Contacts between the two chains:
Residue H43 in protein 1 contacts residue A12 in protein 2 (closest heavy-atom distance 3.4 Å).
Residue V53 in protein 1 contacts residue P7 in protein 2 (closest heavy-atom distance 4.3 Å).
Residue L45 in protein 1 is in contact with residue S10 in protein 2 (closest heavy-atom distance 4.2 Å).
Residue L45 in protein 1 contacts residue D9 in protein 2 (closest heavy-atom distance 3.3 Å).
Residue H43 in protein 1 contacts residue V11 in protein 2 (closest heavy-atom distance 3.4 Å).
Residue K56 in protein 1 contacts residue P7 in protein 2 (closest heavy-atom distance 3.5 Å).
Residue F88 in protein 1 interacts with residue S10 in protein 2 (closest heavy-atom distance 4.1 Å).
Residue V81 in protein 1 interacts with residue W8 in protein 2 (closest heavy-atom distance 4.5 Å).
Residue M80 in protein 1 is in contact with residue W8 in protein 2 (closest heavy-atom distance 3.9 Å).
Residue E87 in protein 1 interacts with residue S10 in protein 2 (closest heavy-atom distance 4.8 Å).
Residue F44 in protein 1 is in contact with residue A12 in protein 2 (closest heavy-atom distance 4.6 Å).
Residue L61 in protein 1 is in contact with residue W8 in protein 2 (closest heavy-atom distance 4.0 Å).
Residue F44 in protein 1 contacts residue V11 in protein 2 (closest heavy-atom distance 2.8 Å).
Residue F88 in protein 1 contacts residue A12 in protein 2 (closest heavy-atom distance 3.6 Å).
Residue L45 in protein 1 contacts residue V11 in protein 2 (closest heavy-atom distance 3.7 Å).
Residue T60 in protein 1 is in contact with residue W8 in protein 2 (closest heavy-atom distance 4.3 Å).
Residue E46 in protein 1 interacts with residue V11 in protein 2 (closest heavy-atom distance 3.6 Å).
Residue F77 in protein 1 contacts residue W8 in protein 2 (closest heavy-atom distance 3.8 Å).
Residue A84 in protein 1 contacts residue S10 in protein 2 (closest heavy-atom distance 4.4 Å).
Residue F44 in protein 1 contacts residue S10 in protein 2 (closest heavy-atom distance 3.2 Å).
Residue H43 in protein 1 interacts with residue R13 in protein 2 (closest heavy-atom distance 3.0 Å).
Residue S42 in protein 1 contacts residue V11 in protein 2 (closest heavy-atom distance 4.7 Å).
Residue F44 in protein 1 interacts with residue D9 in protein 2 (closest heavy-atom distance 3.8 Å).
Residue V57 in protein 1 is in contact with residue P7 in protein 2 (closest heavy-atom distance 3.8 Å).
Residue E46 in protein 1 contacts residue R13 in protein 2 (closest heavy-atom distance 2.7 Å).
Residue L45 in protein 1 contacts residue W8 in protein 2 (closest heavy-atom distance 3.3 Å).
Residue E46 in protein 1 contacts residue D9 in protein 2 (closest heavy-atom distance 3.0 Å).
Residue V57 in protein 1 is in contact with residue W8 in protein 2 (closest heavy-atom distance 4.1 Å).
Residue T60 in protein 1 interacts with residue P7 in protein 2 (closest heavy-atom distance 3.6 Å).
Residue F88 in protein 1 contacts residue V11 in protein 2 (closest heavy-atom distance 3.6 Å).

Sequence of protein 1:
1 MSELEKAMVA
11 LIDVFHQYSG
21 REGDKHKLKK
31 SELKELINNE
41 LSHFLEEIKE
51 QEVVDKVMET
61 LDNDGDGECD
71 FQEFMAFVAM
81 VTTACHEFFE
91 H

The following describes two proteins that form a bound complex.

Sequence of protein 2:
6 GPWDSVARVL